The following describes two proteins that form a bound complex.

Sequence of the second protein:
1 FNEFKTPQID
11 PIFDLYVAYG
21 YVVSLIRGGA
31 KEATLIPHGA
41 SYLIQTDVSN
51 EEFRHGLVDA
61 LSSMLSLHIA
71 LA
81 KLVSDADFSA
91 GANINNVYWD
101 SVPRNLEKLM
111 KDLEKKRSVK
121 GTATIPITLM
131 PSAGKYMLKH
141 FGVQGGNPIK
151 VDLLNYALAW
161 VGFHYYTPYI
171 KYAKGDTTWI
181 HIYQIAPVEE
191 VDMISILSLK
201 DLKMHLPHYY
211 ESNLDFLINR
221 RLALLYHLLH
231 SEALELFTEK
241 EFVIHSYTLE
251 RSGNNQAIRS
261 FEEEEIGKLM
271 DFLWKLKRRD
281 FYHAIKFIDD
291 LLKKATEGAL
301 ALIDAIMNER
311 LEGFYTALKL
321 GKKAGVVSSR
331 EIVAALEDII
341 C

Sequence of the first protein:
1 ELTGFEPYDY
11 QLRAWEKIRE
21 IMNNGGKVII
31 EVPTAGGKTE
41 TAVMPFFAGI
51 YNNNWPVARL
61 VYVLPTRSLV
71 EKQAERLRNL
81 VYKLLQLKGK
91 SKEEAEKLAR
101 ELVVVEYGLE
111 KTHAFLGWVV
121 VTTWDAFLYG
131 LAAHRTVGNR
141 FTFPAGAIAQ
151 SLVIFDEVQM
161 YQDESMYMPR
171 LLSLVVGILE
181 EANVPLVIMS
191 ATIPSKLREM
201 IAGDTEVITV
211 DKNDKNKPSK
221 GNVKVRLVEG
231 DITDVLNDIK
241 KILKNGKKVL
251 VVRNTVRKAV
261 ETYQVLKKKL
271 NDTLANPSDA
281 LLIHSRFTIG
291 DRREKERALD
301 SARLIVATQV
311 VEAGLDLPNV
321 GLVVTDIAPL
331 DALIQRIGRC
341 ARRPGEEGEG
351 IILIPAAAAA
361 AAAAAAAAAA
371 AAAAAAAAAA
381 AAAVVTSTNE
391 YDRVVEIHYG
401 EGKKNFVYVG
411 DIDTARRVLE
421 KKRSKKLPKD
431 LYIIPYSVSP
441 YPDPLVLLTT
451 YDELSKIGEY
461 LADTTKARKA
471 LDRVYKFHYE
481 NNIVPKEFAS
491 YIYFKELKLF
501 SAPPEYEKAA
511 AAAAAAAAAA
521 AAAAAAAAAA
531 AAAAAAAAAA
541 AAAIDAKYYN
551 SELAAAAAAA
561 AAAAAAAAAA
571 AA

Residue-level contacts at the interface:
Residue V409 in the first protein contacts residue S66 in the second protein (closest heavy-atom distance 3.5 Å).
Residue F406 in the first protein contacts residue A70 in the second protein (closest heavy-atom distance 3.4 Å).
Residue N405 in the first protein interacts with residue L71 in the second protein (closest heavy-atom distance 4.3 Å).
Residue I412 in the first protein contacts residue S63 in the second protein (closest heavy-atom distance 4.3 Å).
Residue V409 in the first protein is in contact with residue L67 in the second protein (closest heavy-atom distance 3.6 Å).
Residue K404 in the first protein is in contact with residue I69 in the second protein (closest heavy-atom distance 4.3 Å).
Residue K422 in the first protein contacts residue M204 in the second protein (closest heavy-atom distance 4.9 Å).
Residue R416 in the first protein interacts with residue R27 in the second protein (closest heavy-atom distance 4.2 Å).
Residue Y408 in the first protein interacts with residue S63 in the second protein (closest heavy-atom distance 4.8 Å).
Residue Y408 in the first protein contacts residue S62 in the second protein (closest heavy-atom distance 4.4 Å).
Residue K422 in the first protein contacts residue L206 in the second protein (closest heavy-atom distance 4.0 Å).
Residue I412 in the first protein interacts with residue D59 in the second protein (closest heavy-atom distance 3.9 Å).
Residue F406 in the first protein is in contact with residue S66 in the second protein (closest heavy-atom distance 4.4 Å).
Residue Y408 in the first protein interacts with residue D59 in the second protein (closest heavy-atom distance 4.7 Å).
Residue N405 in the first protein interacts with residue A70 in the second protein (closest heavy-atom distance 3.3 Å).
Residue K403 in the first protein contacts residue I69 in the second protein (closest heavy-atom distance 3.8 Å).
Residue V409 in the first protein contacts residue A70 in the second protein (closest heavy-atom distance 3.7 Å).
Residue Y408 in the first protein is in contact with residue S66 in the second protein (closest heavy-atom distance 3.1 Å).
Residue N405 in the first protein is in contact with residue A72 in the second protein (closest heavy-atom distance 4.2 Å).
Residue F406 in the first protein interacts with residue I69 in the second protein (closest heavy-atom distance 3.8 Å).
Residue V409 in the first protein interacts with residue S63 in the second protein (closest heavy-atom distance 4.3 Å).
Residue N405 in the first protein contacts residue I69 in the second protein (closest heavy-atom distance 3.1 Å).